Sequence of protein 1:
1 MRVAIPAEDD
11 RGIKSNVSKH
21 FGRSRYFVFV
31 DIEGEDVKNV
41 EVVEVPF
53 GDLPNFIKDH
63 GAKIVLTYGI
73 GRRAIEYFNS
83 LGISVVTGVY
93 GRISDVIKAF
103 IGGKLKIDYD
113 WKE

Sequence of protein 2:
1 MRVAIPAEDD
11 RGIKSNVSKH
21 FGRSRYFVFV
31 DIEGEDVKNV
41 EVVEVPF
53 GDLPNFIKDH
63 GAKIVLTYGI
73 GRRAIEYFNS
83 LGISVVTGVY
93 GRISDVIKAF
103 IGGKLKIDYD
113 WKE

Contacts between the two chains:
Residue G105 in protein 2 contacts residue L83 in protein 1 (closest heavy-atom distance 3.0 Å).
Residue I66 in protein 2 interacts with residue I66 in protein 1 (closest heavy-atom distance 4.1 Å).
Residue N81 in protein 2 interacts with residue V88 in protein 1 (closest heavy-atom distance 3.6 Å).
Residue K65 in protein 2 is in contact with residue F102 in protein 1 (closest heavy-atom distance 4.7 Å).
Residue T89 in protein 2 is in contact with residue N81 in protein 1 (closest heavy-atom distance 4.0 Å).
Residue L107 in protein 2 interacts with residue L83 in protein 1 (closest heavy-atom distance 4.7 Å).
Residue L107 in protein 2 is in contact with residue S82 in protein 1 (closest heavy-atom distance 2.7 Å).
Residue S82 in protein 2 contacts residue G105 in protein 1 (closest heavy-atom distance 3.0 Å).
Residue F102 in protein 2 contacts residue K65 in protein 1 (closest heavy-atom distance 4.7 Å).
Residue V88 in protein 2 interacts with residue S86 in protein 1 (closest heavy-atom distance 3.3 Å).
Residue I85 in protein 2 contacts residue V88 in protein 1 (closest heavy-atom distance 4.7 Å).
Residue K65 in protein 2 contacts residue M1 in protein 1 (closest heavy-atom distance 3.9 Å).
Residue N81 in protein 2 is in contact with residue I109 in protein 1 (closest heavy-atom distance 4.0 Å).
Residue S82 in protein 2 is in contact with residue K106 in protein 1 (closest heavy-atom distance 3.4 Å).
Residue Y111 in protein 2 interacts with residue R75 in protein 1 (closest heavy-atom distance 4.0 Å).
Residue V87 in protein 2 is in contact with residue V87 in protein 1 (closest heavy-atom distance 4.3 Å).
Residue E78 in protein 2 is in contact with residue Y111 in protein 1 (closest heavy-atom distance 3.2 Å).
Residue K106 in protein 2 contacts residue S82 in protein 1 (closest heavy-atom distance 3.4 Å).
Residue L83 in protein 2 is in contact with residue G105 in protein 1 (closest heavy-atom distance 3.0 Å).
Residue I66 in protein 2 contacts residue K65 in protein 1 (closest heavy-atom distance 4.6 Å).
Residue V88 in protein 2 interacts with residue N81 in protein 1 (closest heavy-atom distance 3.6 Å).
Residue I66 in protein 2 contacts residue S86 in protein 1 (closest heavy-atom distance 3.5 Å).
Residue K106 in protein 2 is in contact with residue L83 in protein 1 (closest heavy-atom distance 4.7 Å).
Residue F102 in protein 2 interacts with residue G84 in protein 1 (closest heavy-atom distance 3.5 Å).
Residue R75 in protein 2 interacts with residue Y111 in protein 1 (closest heavy-atom distance 4.0 Å).
Residue S82 in protein 2 contacts residue L107 in protein 1 (closest heavy-atom distance 2.7 Å).
Residue S86 in protein 2 is in contact with residue F102 in protein 1 (closest heavy-atom distance 4.8 Å).
Residue G105 in protein 2 contacts residue G84 in protein 1 (closest heavy-atom distance 4.3 Å).
Residue G104 in protein 2 is in contact with residue K60 in protein 1 (closest heavy-atom distance 4.1 Å).
Residue S86 in protein 2 contacts residue V87 in protein 1 (closest heavy-atom distance 4.8 Å).
Residue I109 in protein 2 contacts residue E78 in protein 1 (closest heavy-atom distance 4.5 Å).
Residue S82 in protein 2 is in contact with residue I109 in protein 1 (closest heavy-atom distance 3.9 Å).
Residue S82 in protein 2 is in contact with residue Y111 in protein 1 (closest heavy-atom distance 4.3 Å).
Residue M1 in protein 2 contacts residue K65 in protein 1 (closest heavy-atom distance 3.9 Å).
Residue K65 in protein 2 interacts with residue I66 in protein 1 (closest heavy-atom distance 4.6 Å).
Residue F102 in protein 2 is in contact with residue S86 in protein 1 (closest heavy-atom distance 4.8 Å).
Residue L107 in protein 2 contacts residue N81 in protein 1 (closest heavy-atom distance 3.3 Å).
Residue G105 in protein 2 is in contact with residue K60 in protein 1 (closest heavy-atom distance 3.5 Å).
Residue L83 in protein 2 interacts with residue L107 in protein 1 (closest heavy-atom distance 4.7 Å).
Residue L107 in protein 2 interacts with residue G84 in protein 1 (closest heavy-atom distance 4.2 Å).
Residue N81 in protein 2 interacts with residue L107 in protein 1 (closest heavy-atom distance 3.3 Å).
Residue G84 in protein 2 is in contact with residue F102 in protein 1 (closest heavy-atom distance 3.5 Å).
Residue V88 in protein 2 contacts residue I85 in protein 1 (closest heavy-atom distance 4.7 Å).
Residue I109 in protein 2 contacts residue N81 in protein 1 (closest heavy-atom distance 4.0 Å).
Residue N81 in protein 2 is in contact with residue T89 in protein 1 (closest heavy-atom distance 4.0 Å).
Residue S86 in protein 2 contacts residue I66 in protein 1 (closest heavy-atom distance 3.5 Å).
Residue I109 in protein 2 is in contact with residue S82 in protein 1 (closest heavy-atom distance 3.9 Å).
Residue E78 in protein 2 interacts with residue I109 in protein 1 (closest heavy-atom distance 4.5 Å).
Residue G84 in protein 2 is in contact with residue G105 in protein 1 (closest heavy-atom distance 4.3 Å).
Residue S86 in protein 2 interacts with residue V88 in protein 1 (closest heavy-atom distance 3.3 Å).
Residue K106 in protein 2 contacts residue K60 in protein 1 (closest heavy-atom distance 4.6 Å).
Residue Y111 in protein 2 interacts with residue S82 in protein 1 (closest heavy-atom distance 4.3 Å).
Residue L83 in protein 2 is in contact with residue K106 in protein 1 (closest heavy-atom distance 4.7 Å).
Residue K60 in protein 2 interacts with residue K106 in protein 1 (closest heavy-atom distance 4.6 Å).
Residue K60 in protein 2 is in contact with residue G104 in protein 1 (closest heavy-atom distance 4.1 Å).
Residue K60 in protein 2 interacts with residue G105 in protein 1 (closest heavy-atom distance 3.5 Å).
Residue S86 in protein 2 interacts with residue S86 in protein 1 (closest heavy-atom distance 3.3 Å).
Residue Y111 in protein 2 is in contact with residue E78 in protein 1 (closest heavy-atom distance 3.2 Å).
Residue G105 in protein 2 contacts residue S82 in protein 1 (closest heavy-atom distance 3.0 Å).
Residue G84 in protein 2 contacts residue L107 in protein 1 (closest heavy-atom distance 4.2 Å).

The following describes two proteins that form a bound complex.